Sequence of chain A:
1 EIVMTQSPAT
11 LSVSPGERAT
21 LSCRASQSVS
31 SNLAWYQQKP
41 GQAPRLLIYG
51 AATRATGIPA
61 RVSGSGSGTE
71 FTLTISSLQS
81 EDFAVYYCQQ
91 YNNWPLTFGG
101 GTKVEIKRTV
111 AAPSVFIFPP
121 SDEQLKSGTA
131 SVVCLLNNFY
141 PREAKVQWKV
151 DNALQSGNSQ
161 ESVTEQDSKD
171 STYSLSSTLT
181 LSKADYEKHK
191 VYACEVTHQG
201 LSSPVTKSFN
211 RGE

Sequence of chain B:
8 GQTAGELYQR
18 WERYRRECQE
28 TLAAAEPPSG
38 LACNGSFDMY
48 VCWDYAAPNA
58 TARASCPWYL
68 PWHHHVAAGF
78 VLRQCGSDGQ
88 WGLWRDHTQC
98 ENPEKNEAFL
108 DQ

Interface contacts:
Residue Y91 in chain A interacts with residue A11 in chain B (closest heavy-atom distance 3.4 Å).
Residue L96 in chain A interacts with residue A11 in chain B (closest heavy-atom distance 4.9 Å).
Residue W94 in chain A is in contact with residue L14 in chain B (closest heavy-atom distance 4.3 Å).
Residue N93 in chain A is in contact with residue A11 in chain B (closest heavy-atom distance 3.5 Å).
Residue N93 in chain A contacts residue T10 in chain B (closest heavy-atom distance 3.5 Å).
Residue N32 in chain A contacts residue G12 in chain B (closest heavy-atom distance 3.5 Å).
Residue W94 in chain A contacts residue T10 in chain B (closest heavy-atom distance 4.4 Å).
Residue Y91 in chain A is in contact with residue Y15 in chain B (closest heavy-atom distance 3.4 Å).
Residue Y91 in chain A is in contact with residue G12 in chain B (closest heavy-atom distance 3.4 Å).
Residue N92 in chain A contacts residue G12 in chain B (closest heavy-atom distance 2.8 Å).
Residue Y49 in chain A is in contact with residue Y15 in chain B (closest heavy-atom distance 5.0 Å).
Residue N92 in chain A contacts residue T10 in chain B (closest heavy-atom distance 3.2 Å).
Residue N93 in chain A is in contact with residue Q9 in chain B (closest heavy-atom distance 4.0 Å).
Residue N92 in chain A interacts with residue A11 in chain B (closest heavy-atom distance 3.1 Å).
Residue N93 in chain A is in contact with residue G12 in chain B (closest heavy-atom distance 4.5 Å).
Residue N32 in chain A interacts with residue Q16 in chain B (closest heavy-atom distance 4.6 Å).
Residue N92 in chain A is in contact with residue E13 in chain B (closest heavy-atom distance 4.9 Å).
Residue W94 in chain A interacts with residue A11 in chain B (closest heavy-atom distance 3.6 Å).

These two protein chains interact to form a complex.